Sequence of protein 1:
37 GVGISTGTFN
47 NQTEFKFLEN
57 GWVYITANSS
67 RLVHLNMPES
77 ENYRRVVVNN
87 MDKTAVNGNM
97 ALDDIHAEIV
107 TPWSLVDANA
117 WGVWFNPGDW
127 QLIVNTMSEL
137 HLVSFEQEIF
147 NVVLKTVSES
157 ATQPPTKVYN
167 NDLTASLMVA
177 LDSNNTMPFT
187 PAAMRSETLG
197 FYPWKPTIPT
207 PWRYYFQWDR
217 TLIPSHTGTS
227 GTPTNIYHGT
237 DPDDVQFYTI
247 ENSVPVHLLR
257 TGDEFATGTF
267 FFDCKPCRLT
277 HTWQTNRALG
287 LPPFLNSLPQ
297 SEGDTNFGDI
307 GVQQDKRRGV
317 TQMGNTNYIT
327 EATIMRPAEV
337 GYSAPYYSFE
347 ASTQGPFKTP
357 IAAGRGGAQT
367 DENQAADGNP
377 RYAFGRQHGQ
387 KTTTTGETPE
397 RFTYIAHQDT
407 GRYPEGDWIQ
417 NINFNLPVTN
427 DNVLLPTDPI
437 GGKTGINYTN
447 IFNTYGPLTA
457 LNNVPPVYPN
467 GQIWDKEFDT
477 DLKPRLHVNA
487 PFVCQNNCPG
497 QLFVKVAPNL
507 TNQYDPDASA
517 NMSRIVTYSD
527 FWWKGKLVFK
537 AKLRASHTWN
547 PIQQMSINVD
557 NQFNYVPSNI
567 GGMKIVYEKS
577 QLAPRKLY

The following describes two proteins that form a bound complex.

Sequence of protein 2:
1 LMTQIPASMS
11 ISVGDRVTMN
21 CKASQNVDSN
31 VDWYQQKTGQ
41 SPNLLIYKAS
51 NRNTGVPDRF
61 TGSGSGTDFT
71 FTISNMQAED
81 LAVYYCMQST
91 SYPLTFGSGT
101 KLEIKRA

Residue-level contacts at the interface:
Residue D88 in protein 1 is in contact with residue D28 in protein 2 (closest heavy-atom distance 4.1 Å).